Sequence of protein 2:
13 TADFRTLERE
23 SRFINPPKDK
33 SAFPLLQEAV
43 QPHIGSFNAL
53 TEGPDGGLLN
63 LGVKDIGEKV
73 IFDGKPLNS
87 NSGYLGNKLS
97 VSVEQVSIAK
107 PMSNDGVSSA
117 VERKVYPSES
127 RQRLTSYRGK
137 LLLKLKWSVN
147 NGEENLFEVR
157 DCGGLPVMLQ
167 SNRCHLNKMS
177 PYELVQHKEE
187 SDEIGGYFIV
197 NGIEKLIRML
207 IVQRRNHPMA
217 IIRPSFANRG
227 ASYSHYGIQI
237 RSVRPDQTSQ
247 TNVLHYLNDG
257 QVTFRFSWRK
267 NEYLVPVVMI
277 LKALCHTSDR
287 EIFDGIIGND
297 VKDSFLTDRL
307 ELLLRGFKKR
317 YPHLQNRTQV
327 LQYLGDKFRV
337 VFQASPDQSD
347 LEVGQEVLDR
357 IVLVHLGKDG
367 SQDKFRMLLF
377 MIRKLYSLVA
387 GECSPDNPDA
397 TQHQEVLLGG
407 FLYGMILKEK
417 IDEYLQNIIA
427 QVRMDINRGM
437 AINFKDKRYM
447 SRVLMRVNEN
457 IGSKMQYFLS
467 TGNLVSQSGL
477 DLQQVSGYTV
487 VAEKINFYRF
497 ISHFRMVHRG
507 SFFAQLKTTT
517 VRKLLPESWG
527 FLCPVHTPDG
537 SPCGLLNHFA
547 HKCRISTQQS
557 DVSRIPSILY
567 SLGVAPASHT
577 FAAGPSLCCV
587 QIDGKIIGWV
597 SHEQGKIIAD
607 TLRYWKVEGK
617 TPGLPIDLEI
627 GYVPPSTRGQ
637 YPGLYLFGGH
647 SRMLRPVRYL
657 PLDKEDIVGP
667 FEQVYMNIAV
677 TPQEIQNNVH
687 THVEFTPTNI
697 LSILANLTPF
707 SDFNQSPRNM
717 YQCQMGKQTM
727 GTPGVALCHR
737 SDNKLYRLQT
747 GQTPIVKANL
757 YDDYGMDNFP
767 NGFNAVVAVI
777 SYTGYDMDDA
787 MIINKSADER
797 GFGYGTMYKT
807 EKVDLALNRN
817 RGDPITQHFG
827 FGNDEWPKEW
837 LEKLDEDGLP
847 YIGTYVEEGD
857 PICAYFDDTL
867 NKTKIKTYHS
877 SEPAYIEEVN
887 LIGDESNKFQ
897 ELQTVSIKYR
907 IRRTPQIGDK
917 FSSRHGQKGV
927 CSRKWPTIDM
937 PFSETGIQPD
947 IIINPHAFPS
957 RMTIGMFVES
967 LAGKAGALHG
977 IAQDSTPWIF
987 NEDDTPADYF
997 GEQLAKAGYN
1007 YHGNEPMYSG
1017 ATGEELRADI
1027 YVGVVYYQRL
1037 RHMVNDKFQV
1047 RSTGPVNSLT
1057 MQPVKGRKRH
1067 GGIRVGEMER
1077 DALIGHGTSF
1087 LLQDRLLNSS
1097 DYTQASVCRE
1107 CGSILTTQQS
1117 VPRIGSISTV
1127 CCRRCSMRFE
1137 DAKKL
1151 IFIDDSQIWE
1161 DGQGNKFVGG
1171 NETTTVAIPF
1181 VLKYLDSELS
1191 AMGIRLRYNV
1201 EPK

Contacts between the two chains:
Residue H1082 in protein 2 is in contact with residue Y88 in protein 1 (closest heavy-atom distance 3.6 Å).
Residue H1082 in protein 2 is in contact with residue K87 in protein 1 (closest heavy-atom distance 4.9 Å).
Residue G1083 in protein 2 is in contact with residue Y88 in protein 1 (closest heavy-atom distance 4.6 Å).
Residue K1203 in protein 2 is in contact with residue H61 in protein 1 (closest heavy-atom distance 3.6 Å).
Residue F1086 in protein 2 is in contact with residue R92 in protein 1 (closest heavy-atom distance 3.2 Å).

Sequence of protein 1:
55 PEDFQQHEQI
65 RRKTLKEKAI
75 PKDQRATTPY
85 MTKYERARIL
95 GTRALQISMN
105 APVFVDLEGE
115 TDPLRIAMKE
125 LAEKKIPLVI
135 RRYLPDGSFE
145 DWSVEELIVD

This data describes a binding interaction between two proteins.